Sequence of the first protein:
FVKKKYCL

Residue-level contacts at the interface:
Residue N70 in the second protein interacts with residue K5 in the first protein (closest heavy-atom distance 3.0 Å).
Residue D156 in the second protein interacts with residue K3 in the first protein (closest heavy-atom distance 2.8 Å).
Residue D156 in the second protein contacts residue K4 in the first protein (closest heavy-atom distance 4.4 Å).
Residue N70 in the second protein is in contact with residue V2 in the first protein (closest heavy-atom distance 3.7 Å).
Residue I66 in the second protein interacts with residue F1 in the first protein (closest heavy-atom distance 4.1 Å).
Residue I66 in the second protein is in contact with residue K3 in the first protein (closest heavy-atom distance 3.7 Å).
Residue Y116 in the second protein contacts residue L8 in the first protein (closest heavy-atom distance 4.2 Å).
Residue R62 in the second protein interacts with residue V2 in the first protein (closest heavy-atom distance 5.0 Å).
Residue Y116 in the second protein contacts residue K3 in the first protein (closest heavy-atom distance 4.4 Å).
Residue Y7 in the second protein contacts residue F1 in the first protein (closest heavy-atom distance 2.9 Å).
Residue Y99 in the second protein interacts with residue K5 in the first protein (closest heavy-atom distance 4.3 Å).
Residue L95 in the second protein is in contact with residue L8 in the first protein (closest heavy-atom distance 3.9 Å).
Residue T163 in the second protein interacts with residue F1 in the first protein (closest heavy-atom distance 4.0 Å).
Residue K146 in the second protein interacts with residue L8 in the first protein (closest heavy-atom distance 3.0 Å).
Residue Y84 in the second protein interacts with residue L8 in the first protein (closest heavy-atom distance 2.7 Å).
Residue V152 in the second protein is in contact with residue Y6 in the first protein (closest heavy-atom distance 3.6 Å).
Residue W167 in the second protein interacts with residue F1 in the first protein (closest heavy-atom distance 3.4 Å).
Residue C76 in the second protein interacts with residue C7 in the first protein (closest heavy-atom distance 2.1 Å).
Residue N80 in the second protein contacts residue C7 in the first protein (closest heavy-atom distance 3.3 Å).
Residue T73 in the second protein contacts residue Y6 in the first protein (closest heavy-atom distance 3.4 Å).
Residue D156 in the second protein interacts with residue Y6 in the first protein (closest heavy-atom distance 4.2 Å).
Residue Y59 in the second protein interacts with residue F1 in the first protein (closest heavy-atom distance 3.6 Å).
Residue Y123 in the second protein contacts residue L8 in the first protein (closest heavy-atom distance 3.6 Å).
Residue N70 in the second protein interacts with residue K4 in the first protein (closest heavy-atom distance 3.8 Å).
Residue I66 in the second protein is in contact with residue V2 in the first protein (closest heavy-atom distance 3.5 Å).
Residue N63 in the second protein is in contact with residue F1 in the first protein (closest heavy-atom distance 3.5 Å).
Residue N114 in the second protein is in contact with residue K3 in the first protein (closest heavy-atom distance 3.8 Å).
Residue I124 in the second protein contacts residue L8 in the first protein (closest heavy-atom distance 4.9 Å).
Residue N80 in the second protein contacts residue L8 in the first protein (closest heavy-atom distance 3.0 Å).
Residue Y99 in the second protein contacts residue V2 in the first protein (closest heavy-atom distance 3.2 Å).
Residue N63 in the second protein contacts residue V2 in the first protein (closest heavy-atom distance 3.0 Å).
Residue L81 in the second protein interacts with residue L8 in the first protein (closest heavy-atom distance 4.2 Å).
Residue Y116 in the second protein contacts residue K5 in the first protein (closest heavy-atom distance 4.1 Å).
Residue F22 in the second protein interacts with residue K5 in the first protein (closest heavy-atom distance 4.1 Å).
Residue F33 in the second protein is in contact with residue F1 in the first protein (closest heavy-atom distance 4.3 Å).
Residue T143 in the second protein interacts with residue L8 in the first protein (closest heavy-atom distance 2.6 Å).
Residue T73 in the second protein contacts residue C7 in the first protein (closest heavy-atom distance 3.4 Å).
Residue Y159 in the second protein is in contact with residue V2 in the first protein (closest heavy-atom distance 3.7 Å).
Residue M5 in the second protein is in contact with residue F1 in the first protein (closest heavy-atom distance 3.8 Å).
Residue D74 in the second protein is in contact with residue K5 in the first protein (closest heavy-atom distance 3.0 Å).
Residue F67 in the second protein interacts with residue V2 in the first protein (closest heavy-atom distance 3.5 Å).
Residue Y159 in the second protein is in contact with residue F1 in the first protein (closest heavy-atom distance 2.6 Å).
Residue Y7 in the second protein contacts residue V2 in the first protein (closest heavy-atom distance 3.3 Å).
Residue S77 in the second protein contacts residue Y6 in the first protein (closest heavy-atom distance 4.1 Å).
Residue Q155 in the second protein interacts with residue Y6 in the first protein (closest heavy-atom distance 3.5 Å).
Residue I66 in the second protein contacts residue K4 in the first protein (closest heavy-atom distance 3.8 Å).
Residue S77 in the second protein contacts residue L8 in the first protein (closest heavy-atom distance 3.0 Å).
Residue S77 in the second protein contacts residue C7 in the first protein (closest heavy-atom distance 3.4 Å).
Residue D9 in the second protein contacts residue K5 in the first protein (closest heavy-atom distance 2.8 Å).
Residue W147 in the second protein interacts with residue L8 in the first protein (closest heavy-atom distance 3.7 Å).
Residue Y171 in the second protein interacts with residue F1 in the first protein (closest heavy-atom distance 2.7 Å).
Residue T73 in the second protein contacts residue K5 in the first protein (closest heavy-atom distance 3.6 Å).
Residue K146 in the second protein is in contact with residue C7 in the first protein (closest heavy-atom distance 3.1 Å).
Residue W147 in the second protein interacts with residue Y6 in the first protein (closest heavy-atom distance 3.4 Å).
Residue S97 in the second protein is in contact with residue K5 in the first protein (closest heavy-atom distance 2.8 Å).
Residue R62 in the second protein is in contact with residue F1 in the first protein (closest heavy-atom distance 3.5 Å).
Residue Y99 in the second protein interacts with residue K3 in the first protein (closest heavy-atom distance 3.1 Å).
Residue N70 in the second protein is in contact with residue K3 in the first protein (closest heavy-atom distance 2.9 Å).
Residue W147 in the second protein interacts with residue C7 in the first protein (closest heavy-atom distance 3.0 Å).
Residue Y159 in the second protein interacts with residue K3 in the first protein (closest heavy-atom distance 3.6 Å).

These two protein chains interact to form a complex.

Sequence of the second protein:
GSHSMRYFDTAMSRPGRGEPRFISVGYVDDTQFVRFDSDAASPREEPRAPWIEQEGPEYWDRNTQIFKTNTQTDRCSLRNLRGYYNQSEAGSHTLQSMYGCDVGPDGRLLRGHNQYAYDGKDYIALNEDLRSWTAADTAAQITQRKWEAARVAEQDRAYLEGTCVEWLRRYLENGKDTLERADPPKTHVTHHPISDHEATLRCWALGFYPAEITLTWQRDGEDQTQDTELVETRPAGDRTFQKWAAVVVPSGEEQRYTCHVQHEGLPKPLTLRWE